Sequence of the second protein:
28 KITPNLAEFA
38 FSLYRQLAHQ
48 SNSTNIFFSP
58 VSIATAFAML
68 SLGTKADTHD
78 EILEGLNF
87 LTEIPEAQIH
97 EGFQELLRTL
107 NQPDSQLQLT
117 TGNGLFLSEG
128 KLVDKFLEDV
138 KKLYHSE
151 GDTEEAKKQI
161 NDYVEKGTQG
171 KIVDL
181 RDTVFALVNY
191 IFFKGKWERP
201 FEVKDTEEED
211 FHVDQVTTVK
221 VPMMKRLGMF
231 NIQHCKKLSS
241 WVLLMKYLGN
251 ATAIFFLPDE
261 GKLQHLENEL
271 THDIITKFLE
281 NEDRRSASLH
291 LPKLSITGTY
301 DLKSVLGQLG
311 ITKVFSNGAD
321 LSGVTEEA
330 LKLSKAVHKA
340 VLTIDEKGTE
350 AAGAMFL

This data describes a binding interaction between two proteins.

Interface contacts:
Residue K204 in the second protein contacts residue Y32 in the first protein (closest heavy-atom distance 3.4 Å).
Residue D205 in the second protein interacts with residue Y32 in the first protein (closest heavy-atom distance 2.6 Å).
Residue K204 in the second protein contacts residue E93 in the first protein (closest heavy-atom distance 4.8 Å).
Residue E208 in the second protein contacts residue Y49 in the first protein (closest heavy-atom distance 4.5 Å).
Residue E209 in the second protein is in contact with residue Y49 in the first protein (closest heavy-atom distance 4.0 Å).
Residue V203 in the second protein is in contact with residue W96 in the first protein (closest heavy-atom distance 4.8 Å).
Residue E207 in the second protein contacts residue R53 in the first protein (closest heavy-atom distance 2.4 Å).
Residue K220 in the second protein contacts residue D56 in the first protein (closest heavy-atom distance 3.8 Å).
Residue E207 in the second protein is in contact with residue Y49 in the first protein (closest heavy-atom distance 3.6 Å).
Residue E207 in the second protein contacts residue R50 in the first protein (closest heavy-atom distance 4.2 Å).
Residue K204 in the second protein interacts with residue Y91 in the first protein (closest heavy-atom distance 4.0 Å).
Residue K225 in the second protein interacts with residue R53 in the first protein (closest heavy-atom distance 3.3 Å).
Residue E209 in the second protein contacts residue R53 in the first protein (closest heavy-atom distance 4.2 Å).
Residue K204 in the second protein contacts residue D92 in the first protein (closest heavy-atom distance 2.6 Å).

Sequence of the first protein:
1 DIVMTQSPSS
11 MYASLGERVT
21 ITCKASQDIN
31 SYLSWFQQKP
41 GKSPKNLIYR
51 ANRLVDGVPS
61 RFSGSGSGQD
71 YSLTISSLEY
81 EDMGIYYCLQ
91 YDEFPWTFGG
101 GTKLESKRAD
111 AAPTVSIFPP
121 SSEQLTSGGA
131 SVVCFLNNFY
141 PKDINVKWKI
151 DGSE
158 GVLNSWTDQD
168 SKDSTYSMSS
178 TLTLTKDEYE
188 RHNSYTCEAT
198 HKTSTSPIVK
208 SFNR